These two protein chains interact to form a complex.

Sequence of protein 1:
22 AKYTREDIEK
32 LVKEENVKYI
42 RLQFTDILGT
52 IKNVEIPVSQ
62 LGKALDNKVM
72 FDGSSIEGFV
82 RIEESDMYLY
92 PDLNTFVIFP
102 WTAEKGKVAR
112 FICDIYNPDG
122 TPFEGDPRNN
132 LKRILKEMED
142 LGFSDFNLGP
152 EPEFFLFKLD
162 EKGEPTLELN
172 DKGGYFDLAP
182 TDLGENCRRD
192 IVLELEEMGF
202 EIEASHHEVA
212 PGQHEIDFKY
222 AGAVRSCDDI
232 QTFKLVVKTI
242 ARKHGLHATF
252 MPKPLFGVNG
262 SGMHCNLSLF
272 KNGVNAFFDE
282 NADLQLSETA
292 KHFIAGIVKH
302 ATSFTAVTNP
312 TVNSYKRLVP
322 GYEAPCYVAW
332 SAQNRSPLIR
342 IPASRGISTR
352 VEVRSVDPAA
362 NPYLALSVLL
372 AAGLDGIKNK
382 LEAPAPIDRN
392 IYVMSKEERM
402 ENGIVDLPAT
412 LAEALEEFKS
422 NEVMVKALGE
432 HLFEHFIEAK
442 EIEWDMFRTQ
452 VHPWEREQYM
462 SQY

Residue-level contacts at the interface:
Residue F80 in protein 1 contacts residue R9 in protein 2 (closest heavy-atom distance 4.5 Å).
Residue F80 in protein 1 interacts with residue R3 in protein 2 (closest heavy-atom distance 4.9 Å).
Residue I443 in protein 1 is in contact with residue M7 in protein 2 (closest heavy-atom distance 3.7 Å).
Residue V81 in protein 1 contacts residue M7 in protein 2 (closest heavy-atom distance 4.5 Å).
Residue R82 in protein 1 interacts with residue D6 in protein 2 (closest heavy-atom distance 3.2 Å).
Residue F80 in protein 1 contacts residue M7 in protein 2 (closest heavy-atom distance 3.3 Å).
Residue E444 in protein 1 contacts residue F10 in protein 2 (closest heavy-atom distance 3.5 Å).
Residue V81 in protein 1 contacts residue R3 in protein 2 (closest heavy-atom distance 3.7 Å).
Residue R82 in protein 1 is in contact with residue R3 in protein 2 (closest heavy-atom distance 3.8 Å).
Residue I83 in protein 1 contacts residue F2 in protein 2 (closest heavy-atom distance 4.0 Å).
Residue E439 in protein 1 contacts residue R3 in protein 2 (closest heavy-atom distance 2.9 Å).
Residue V81 in protein 1 interacts with residue D6 in protein 2 (closest heavy-atom distance 4.9 Å).
Residue M447 in protein 1 contacts residue F10 in protein 2 (closest heavy-atom distance 3.5 Å).
Residue F80 in protein 1 interacts with residue F10 in protein 2 (closest heavy-atom distance 3.6 Å).
Residue F80 in protein 1 interacts with residue D6 in protein 2 (closest heavy-atom distance 3.1 Å).
Residue I443 in protein 1 interacts with residue F10 in protein 2 (closest heavy-atom distance 4.3 Å).
Residue G79 in protein 1 contacts residue D6 in protein 2 (closest heavy-atom distance 4.8 Å).
Residue I83 in protein 1 contacts residue R3 in protein 2 (closest heavy-atom distance 3.5 Å).

Sequence of protein 2:
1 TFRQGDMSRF